Contacts between the two chains:
Residue H66 in protein 2 contacts residue T7 in protein 1 (closest heavy-atom distance 4.1 Å).
Residue V70 in protein 2 contacts residue S8 in protein 1 (closest heavy-atom distance 3.6 Å).
Residue T21 in protein 2 interacts with residue W5 in protein 1 (closest heavy-atom distance 3.4 Å).
Residue I20 in protein 2 contacts residue S8 in protein 1 (closest heavy-atom distance 2.9 Å).
Residue H66 in protein 2 interacts with residue P6 in protein 1 (closest heavy-atom distance 3.5 Å).
Residue I20 in protein 2 contacts residue I10 in protein 1 (closest heavy-atom distance 4.0 Å).
Residue L73 in protein 2 is in contact with residue I10 in protein 1 (closest heavy-atom distance 3.7 Å).
Residue S33 in protein 2 interacts with residue T7 in protein 1 (closest heavy-atom distance 3.9 Å).
Residue H26 in protein 2 is in contact with residue P6 in protein 1 (closest heavy-atom distance 3.0 Å).
Residue I18 in protein 2 interacts with residue S8 in protein 1 (closest heavy-atom distance 4.0 Å).
Residue S74 in protein 2 is in contact with residue I10 in protein 1 (closest heavy-atom distance 4.0 Å).
Residue L31 in protein 2 contacts residue W5 in protein 1 (closest heavy-atom distance 4.0 Å).
Residue T21 in protein 2 is in contact with residue T7 in protein 1 (closest heavy-atom distance 3.7 Å).
Residue G15 in protein 2 contacts residue I10 in protein 1 (closest heavy-atom distance 3.5 Å).
Residue L16 in protein 2 interacts with residue I10 in protein 1 (closest heavy-atom distance 2.8 Å).
Residue V70 in protein 2 is in contact with residue I10 in protein 1 (closest heavy-atom distance 4.1 Å).
Residue S19 in protein 2 contacts residue I10 in protein 1 (closest heavy-atom distance 4.8 Å).
Residue S19 in protein 2 contacts residue T7 in protein 1 (closest heavy-atom distance 3.9 Å).
Residue I20 in protein 2 interacts with residue T7 in protein 1 (closest heavy-atom distance 3.2 Å).
Residue G22 in protein 2 is in contact with residue P6 in protein 1 (closest heavy-atom distance 3.9 Å).
Residue I20 in protein 2 contacts residue P6 in protein 1 (closest heavy-atom distance 3.9 Å).
Residue H26 in protein 2 interacts with residue W5 in protein 1 (closest heavy-atom distance 3.7 Å).
Residue S19 in protein 2 contacts residue S8 in protein 1 (closest heavy-atom distance 3.2 Å).
Residue T21 in protein 2 interacts with residue P6 in protein 1 (closest heavy-atom distance 2.8 Å).
Residue I18 in protein 2 is in contact with residue I10 in protein 1 (closest heavy-atom distance 2.8 Å).
Residue H26 in protein 2 interacts with residue R4 in protein 1 (closest heavy-atom distance 4.2 Å).
Residue G17 in protein 2 interacts with residue I10 in protein 1 (closest heavy-atom distance 3.0 Å).
Residue V28 in protein 2 is in contact with residue W5 in protein 1 (closest heavy-atom distance 3.7 Å).
Residue H66 in protein 2 contacts residue S8 in protein 1 (closest heavy-atom distance 2.7 Å).
Residue G22 in protein 2 interacts with residue W5 in protein 1 (closest heavy-atom distance 4.1 Å).

Sequence of protein 1:
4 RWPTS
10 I

Sequence of protein 2:
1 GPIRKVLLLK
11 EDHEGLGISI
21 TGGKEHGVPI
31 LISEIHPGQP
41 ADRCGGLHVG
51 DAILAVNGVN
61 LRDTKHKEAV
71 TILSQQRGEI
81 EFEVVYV

These two protein chains interact to form a complex.